Sequence of protein 1:
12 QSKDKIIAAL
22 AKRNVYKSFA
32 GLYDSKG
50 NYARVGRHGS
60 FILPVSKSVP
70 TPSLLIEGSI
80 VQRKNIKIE

These two protein chains interact to form a complex.

Sequence of protein 2:
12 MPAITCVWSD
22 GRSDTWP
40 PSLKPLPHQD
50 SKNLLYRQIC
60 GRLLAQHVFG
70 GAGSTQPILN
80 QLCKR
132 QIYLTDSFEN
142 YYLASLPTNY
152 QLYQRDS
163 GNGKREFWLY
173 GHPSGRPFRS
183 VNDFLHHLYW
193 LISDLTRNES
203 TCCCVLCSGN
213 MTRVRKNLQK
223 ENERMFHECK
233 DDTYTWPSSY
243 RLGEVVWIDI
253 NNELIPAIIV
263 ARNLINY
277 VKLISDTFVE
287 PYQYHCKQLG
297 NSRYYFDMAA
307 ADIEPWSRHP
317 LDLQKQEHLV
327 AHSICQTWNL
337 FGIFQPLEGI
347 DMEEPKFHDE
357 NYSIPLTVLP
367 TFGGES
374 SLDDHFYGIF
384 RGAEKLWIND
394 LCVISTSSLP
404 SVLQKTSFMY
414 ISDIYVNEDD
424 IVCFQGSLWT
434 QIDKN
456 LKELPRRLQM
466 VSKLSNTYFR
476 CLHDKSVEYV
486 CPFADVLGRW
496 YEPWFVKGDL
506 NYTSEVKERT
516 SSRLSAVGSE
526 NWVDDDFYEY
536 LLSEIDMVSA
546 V

Residue-level contacts at the interface:
Residue D347 in protein 2 is in contact with residue R82 in protein 1 (closest heavy-atom distance 2.9 Å).
Residue P366 in protein 2 is in contact with residue Q81 in protein 1 (closest heavy-atom distance 3.1 Å).
Residue V482 in protein 2 contacts residue V64 in protein 1 (closest heavy-atom distance 3.2 Å).
Residue R518 in protein 2 interacts with residue G32 in protein 1 (closest heavy-atom distance 2.8 Å).
Residue D530 in protein 2 is in contact with residue K14 in protein 1 (closest heavy-atom distance 3.0 Å).
Residue A14 in protein 2 is in contact with residue E88 in protein 1 (closest heavy-atom distance 3.1 Å).
Residue V18 in protein 2 contacts residue N84 in protein 1 (closest heavy-atom distance 3.3 Å).
Residue N335 in protein 2 interacts with residue G32 in protein 1 (closest heavy-atom distance 3.4 Å).
Residue S481 in protein 2 is in contact with residue K66 in protein 1 (closest heavy-atom distance 3.0 Å).
Residue L402 in protein 2 contacts residue I61 in protein 1 (closest heavy-atom distance 3.4 Å).
Residue D423 in protein 2 contacts residue A52 in protein 1 (closest heavy-atom distance 3.4 Å).
Residue A489 in protein 2 interacts with residue H57 in protein 1 (closest heavy-atom distance 3.1 Å).
Residue S517 in protein 2 contacts residue Y34 in protein 1 (closest heavy-atom distance 3.1 Å).
Residue N392 in protein 2 contacts residue S72 in protein 1 (closest heavy-atom distance 3.3 Å).
Residue L519 in protein 2 contacts residue Y34 in protein 1 (closest heavy-atom distance 3.4 Å).
Residue D422 in protein 2 contacts residue R53 in protein 1 (closest heavy-atom distance 3.4 Å).
Residue P460 in protein 2 interacts with residue E76 in protein 1 (closest heavy-atom distance 3.3 Å).
Residue I346 in protein 2 is in contact with residue R82 in protein 1 (closest heavy-atom distance 3.0 Å).
Residue I15 in protein 2 contacts residue K86 in protein 1 (closest heavy-atom distance 3.4 Å).
Residue E483 in protein 2 interacts with residue P63 in protein 1 (closest heavy-atom distance 3.1 Å).
Residue D423 in protein 2 is in contact with residue R53 in protein 1 (closest heavy-atom distance 2.8 Å).
Residue S415 in protein 2 is in contact with residue S72 in protein 1 (closest heavy-atom distance 3.2 Å).
Residue V546 in protein 2 contacts residue K23 in protein 1 (closest heavy-atom distance 3.2 Å).
Residue D490 in protein 2 is in contact with residue G58 in protein 1 (closest heavy-atom distance 2.9 Å).
Residue P351 in protein 2 is in contact with residue S78 in protein 1 (closest heavy-atom distance 3.3 Å).
Residue L365 in protein 2 interacts with residue K83 in protein 1 (closest heavy-atom distance 2.9 Å).
Residue G72 in protein 2 interacts with residue N25 in protein 1 (closest heavy-atom distance 3.1 Å).
Residue E483 in protein 2 interacts with residue V64 in protein 1 (closest heavy-atom distance 2.7 Å).
Residue L193 in protein 2 is in contact with residue N84 in protein 1 (closest heavy-atom distance 3.4 Å).
Residue R518 in protein 2 interacts with residue L33 in protein 1 (closest heavy-atom distance 3.4 Å).
Residue K232 in protein 2 contacts residue E76 in protein 1 (closest heavy-atom distance 3.4 Å).
Residue A14 in protein 2 is in contact with residue I87 in protein 1 (closest heavy-atom distance 3.3 Å).
Residue R461 in protein 2 interacts with residue E76 in protein 1 (closest heavy-atom distance 2.7 Å).
Residue D541 in protein 2 is in contact with residue R24 in protein 1 (closest heavy-atom distance 2.7 Å).
Residue D530 in protein 2 interacts with residue K28 in protein 1 (closest heavy-atom distance 2.6 Å).
Residue E230 in protein 2 contacts residue A31 in protein 1 (closest heavy-atom distance 3.0 Å).
Residue R514 in protein 2 is in contact with residue A52 in protein 1 (closest heavy-atom distance 2.7 Å).
Residue E349 in protein 2 is in contact with residue V80 in protein 1 (closest heavy-atom distance 3.0 Å).
Residue S401 in protein 2 interacts with residue G58 in protein 1 (closest heavy-atom distance 2.8 Å).
Residue V485 in protein 2 contacts residue L62 in protein 1 (closest heavy-atom distance 3.0 Å).
Residue L519 in protein 2 is in contact with residue L33 in protein 1 (closest heavy-atom distance 3.0 Å).
Residue K480 in protein 2 contacts residue K66 in protein 1 (closest heavy-atom distance 3.3 Å).
Residue N392 in protein 2 contacts residue E76 in protein 1 (closest heavy-atom distance 3.1 Å).
Residue S517 in protein 2 interacts with residue D35 in protein 1 (closest heavy-atom distance 3.4 Å).
Residue A489 in protein 2 interacts with residue V54 in protein 1 (closest heavy-atom distance 3.1 Å).
Residue V18 in protein 2 interacts with residue I85 in protein 1 (closest heavy-atom distance 3.3 Å).
Residue K232 in protein 2 contacts residue I75 in protein 1 (closest heavy-atom distance 2.9 Å).
Residue K388 in protein 2 interacts with residue A31 in protein 1 (closest heavy-atom distance 2.8 Å).
Residue I414 in protein 2 is in contact with residue S72 in protein 1 (closest heavy-atom distance 3.4 Å).
Residue T16 in protein 2 is in contact with residue K86 in protein 1 (closest heavy-atom distance 2.8 Å).
Residue T367 in protein 2 is in contact with residue Q81 in protein 1 (closest heavy-atom distance 2.8 Å).
Residue S544 in protein 2 is in contact with residue R24 in protein 1 (closest heavy-atom distance 2.8 Å).
Residue V425 in protein 2 contacts residue R53 in protein 1 (closest heavy-atom distance 3.1 Å).
Residue Y484 in protein 2 contacts residue L62 in protein 1 (closest heavy-atom distance 3.3 Å).
Residue M348 in protein 2 interacts with residue V80 in protein 1 (closest heavy-atom distance 3.3 Å).
Residue S517 in protein 2 is in contact with residue L33 in protein 1 (closest heavy-atom distance 2.0 Å).
Residue I194 in protein 2 is in contact with residue N84 in protein 1 (closest heavy-atom distance 2.7 Å).
Residue R514 in protein 2 is in contact with residue N50 in protein 1 (closest heavy-atom distance 2.9 Å).
Residue R226 in protein 2 interacts with residue S29 in protein 1 (closest heavy-atom distance 3.0 Å).
Residue S401 in protein 2 is in contact with residue S59 in protein 1 (closest heavy-atom distance 3.2 Å).